This data describes a binding interaction between two proteins.

Interface contacts:
Residue R78 in protein 2 contacts residue I149 in protein 1 (closest heavy-atom distance 3.1 Å).
Residue E77 in protein 2 interacts with residue K3 in protein 1 (closest heavy-atom distance 4.6 Å).
Residue R78 in protein 2 is in contact with residue F6 in protein 1 (closest heavy-atom distance 4.8 Å).
Residue F75 in protein 2 contacts residue I149 in protein 1 (closest heavy-atom distance 4.6 Å).
Residue G79 in protein 2 contacts residue K72 in protein 1 (closest heavy-atom distance 4.5 Å).
Residue R78 in protein 2 contacts residue K72 in protein 1 (closest heavy-atom distance 3.0 Å).

Sequence of protein 2:
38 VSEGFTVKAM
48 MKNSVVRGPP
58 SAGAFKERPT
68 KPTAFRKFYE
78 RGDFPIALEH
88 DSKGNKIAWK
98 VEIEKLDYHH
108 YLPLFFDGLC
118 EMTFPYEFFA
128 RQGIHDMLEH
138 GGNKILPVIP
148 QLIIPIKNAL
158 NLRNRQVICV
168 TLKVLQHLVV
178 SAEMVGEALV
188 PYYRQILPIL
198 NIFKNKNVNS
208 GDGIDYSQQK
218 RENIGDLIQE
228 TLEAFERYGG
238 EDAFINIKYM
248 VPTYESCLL

Sequence of protein 1:
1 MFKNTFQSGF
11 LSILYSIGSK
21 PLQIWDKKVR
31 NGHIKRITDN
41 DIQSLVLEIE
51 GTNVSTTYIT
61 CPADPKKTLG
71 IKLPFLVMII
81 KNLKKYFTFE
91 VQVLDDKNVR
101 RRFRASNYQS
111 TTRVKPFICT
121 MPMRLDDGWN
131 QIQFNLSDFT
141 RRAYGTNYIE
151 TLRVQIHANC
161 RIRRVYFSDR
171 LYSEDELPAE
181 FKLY